Sequence of the second protein:
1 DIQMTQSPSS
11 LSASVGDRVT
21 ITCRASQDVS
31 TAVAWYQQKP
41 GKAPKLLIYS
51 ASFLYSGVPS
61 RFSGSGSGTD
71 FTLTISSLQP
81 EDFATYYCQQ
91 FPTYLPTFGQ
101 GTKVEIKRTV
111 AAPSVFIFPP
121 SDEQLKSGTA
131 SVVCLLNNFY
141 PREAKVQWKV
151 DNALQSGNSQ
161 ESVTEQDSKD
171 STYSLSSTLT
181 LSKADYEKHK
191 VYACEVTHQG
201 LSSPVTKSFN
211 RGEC

Sequence of the first protein:
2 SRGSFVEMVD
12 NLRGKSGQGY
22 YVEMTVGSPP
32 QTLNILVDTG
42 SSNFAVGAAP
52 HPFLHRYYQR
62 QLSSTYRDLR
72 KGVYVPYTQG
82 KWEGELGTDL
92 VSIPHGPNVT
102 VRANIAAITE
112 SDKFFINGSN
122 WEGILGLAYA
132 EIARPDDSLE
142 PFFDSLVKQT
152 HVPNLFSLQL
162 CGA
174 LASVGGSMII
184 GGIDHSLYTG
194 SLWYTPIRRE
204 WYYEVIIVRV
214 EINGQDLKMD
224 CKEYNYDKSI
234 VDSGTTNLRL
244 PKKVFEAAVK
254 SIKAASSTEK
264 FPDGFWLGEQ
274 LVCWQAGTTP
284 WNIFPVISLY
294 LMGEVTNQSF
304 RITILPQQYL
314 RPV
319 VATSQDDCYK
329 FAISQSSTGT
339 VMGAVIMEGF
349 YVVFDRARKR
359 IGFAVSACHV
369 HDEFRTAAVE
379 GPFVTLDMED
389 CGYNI

This data describes a binding interaction between two proteins.

Contacts between the two chains:
Residue A279 in the first protein interacts with residue S56 in the second protein (closest heavy-atom distance 3.9 Å).
Residue Q278 in the first protein contacts residue S56 in the second protein (closest heavy-atom distance 3.4 Å).
Residue S260 in the first protein contacts residue Y94 in the second protein (closest heavy-atom distance 3.9 Å).
Residue K263 in the first protein is in contact with residue Y94 in the second protein (closest heavy-atom distance 3.9 Å).
Residue T282 in the first protein contacts residue Y49 in the second protein (closest heavy-atom distance 4.4 Å).
Residue T281 in the first protein interacts with residue Y49 in the second protein (closest heavy-atom distance 3.3 Å).
Residue Q278 in the first protein interacts with residue Y55 in the second protein (closest heavy-atom distance 3.0 Å).
Residue T281 in the first protein interacts with residue L54 in the second protein (closest heavy-atom distance 4.6 Å).
Residue F372 in the first protein contacts residue F53 in the second protein (closest heavy-atom distance 3.8 Å).
Residue T281 in the first protein is in contact with residue Y55 in the second protein (closest heavy-atom distance 3.8 Å).
Residue T261 in the first protein contacts residue Y94 in the second protein (closest heavy-atom distance 4.4 Å).
Residue E262 in the first protein is in contact with residue Y94 in the second protein (closest heavy-atom distance 2.5 Å).
Residue N285 in the first protein interacts with residue F53 in the second protein (closest heavy-atom distance 4.0 Å).
Residue T281 in the first protein interacts with residue S56 in the second protein (closest heavy-atom distance 3.6 Å).
Residue P283 in the first protein interacts with residue Y49 in the second protein (closest heavy-atom distance 5.0 Å).
Residue G280 in the first protein contacts residue Y49 in the second protein (closest heavy-atom distance 5.0 Å).